These two protein chains interact to form a complex.

Sequence of protein 2:
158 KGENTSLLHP

Sequence of protein 1:
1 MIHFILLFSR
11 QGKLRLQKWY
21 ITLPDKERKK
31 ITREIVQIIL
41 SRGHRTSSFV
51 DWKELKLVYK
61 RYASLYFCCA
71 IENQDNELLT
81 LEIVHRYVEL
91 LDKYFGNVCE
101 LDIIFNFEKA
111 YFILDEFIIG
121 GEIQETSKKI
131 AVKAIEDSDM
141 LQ

Interface contacts:
Residue A63 in protein 1 contacts residue L164 in protein 2 (closest heavy-atom distance 4.2 Å).
Residue V98 in protein 1 is in contact with residue S163 in protein 2 (closest heavy-atom distance 3.3 Å).
Residue E100 in protein 1 contacts residue E160 in protein 2 (closest heavy-atom distance 2.5 Å).
Residue Y62 in protein 1 interacts with residue L164 in protein 2 (closest heavy-atom distance 2.9 Å).
Residue Y62 in protein 1 is in contact with residue S163 in protein 2 (closest heavy-atom distance 4.6 Å).
Residue V98 in protein 1 contacts residue T162 in protein 2 (closest heavy-atom distance 4.0 Å).
Residue C99 in protein 1 interacts with residue E160 in protein 2 (closest heavy-atom distance 3.5 Å).
Residue V98 in protein 1 is in contact with residue L164 in protein 2 (closest heavy-atom distance 3.1 Å).
Residue C99 in protein 1 contacts residue T162 in protein 2 (closest heavy-atom distance 3.5 Å).
Residue S64 in protein 1 contacts residue G159 in protein 2 (closest heavy-atom distance 4.4 Å).
Residue L101 in protein 1 interacts with residue E160 in protein 2 (closest heavy-atom distance 3.8 Å).
Residue C99 in protein 1 contacts residue L164 in protein 2 (closest heavy-atom distance 4.9 Å).
Residue E100 in protein 1 is in contact with residue N161 in protein 2 (closest heavy-atom distance 4.7 Å).
Residue C99 in protein 1 contacts residue N161 in protein 2 (closest heavy-atom distance 4.5 Å).
Residue C99 in protein 1 contacts residue S163 in protein 2 (closest heavy-atom distance 4.7 Å).
Residue E100 in protein 1 is in contact with residue T162 in protein 2 (closest heavy-atom distance 4.3 Å).